Contacts between the two chains:
Residue E42 in protein 2 interacts with residue F49 in protein 1 (closest heavy-atom distance 2.9 Å).
Residue A106 in protein 2 interacts with residue K24 in protein 1 (closest heavy-atom distance 3.4 Å).
Residue V27 in protein 2 contacts residue D48 in protein 1 (closest heavy-atom distance 4.1 Å).
Residue Q11 in protein 2 contacts residue L23 in protein 1 (closest heavy-atom distance 3.5 Å).
Residue A106 in protein 2 is in contact with residue P26 in protein 1 (closest heavy-atom distance 3.6 Å).
Residue V25 in protein 2 is in contact with residue L56 in protein 1 (closest heavy-atom distance 4.1 Å).
Residue P69 in protein 2 contacts residue L23 in protein 1 (closest heavy-atom distance 4.3 Å).
Residue P157 in protein 2 interacts with residue L60 in protein 1 (closest heavy-atom distance 3.5 Å).
Residue A44 in protein 2 interacts with residue F49 in protein 1 (closest heavy-atom distance 4.0 Å).
Residue V25 in protein 2 contacts residue A52 in protein 1 (closest heavy-atom distance 4.1 Å).
Residue K18 in protein 2 contacts residue Y32 in protein 1 (closest heavy-atom distance 3.2 Å).
Residue K48 in protein 2 interacts with residue Y61 in protein 1 (closest heavy-atom distance 3.4 Å).
Residue G56 in protein 2 interacts with residue L60 in protein 1 (closest heavy-atom distance 3.4 Å).
Residue Q11 in protein 2 interacts with residue F30 in protein 1 (closest heavy-atom distance 3.7 Å).
Residue M36 in protein 2 is in contact with residue D45 in protein 1 (closest heavy-atom distance 3.3 Å).
Residue E54 in protein 2 interacts with residue Y61 in protein 1 (closest heavy-atom distance 3.4 Å).
Residue K49 in protein 2 interacts with residue Y61 in protein 1 (closest heavy-atom distance 3.2 Å).
Residue P46 in protein 2 contacts residue L60 in protein 1 (closest heavy-atom distance 3.8 Å).
Residue V27 in protein 2 interacts with residue E47 in protein 1 (closest heavy-atom distance 3.3 Å).
Residue R13 in protein 2 interacts with residue D45 in protein 1 (closest heavy-atom distance 2.5 Å).
Residue K59 in protein 2 is in contact with residue F49 in protein 1 (closest heavy-atom distance 3.1 Å).
Residue P105 in protein 2 is in contact with residue K24 in protein 1 (closest heavy-atom distance 3.4 Å).
Residue R8 in protein 2 is in contact with residue L25 in protein 1 (closest heavy-atom distance 3.1 Å).
Residue R17 in protein 2 contacts residue E44 in protein 1 (closest heavy-atom distance 3.7 Å).
Residue G23 in protein 2 contacts residue L60 in protein 1 (closest heavy-atom distance 3.6 Å).
Residue K30 in protein 2 is in contact with residue D46 in protein 1 (closest heavy-atom distance 3.7 Å).
Residue R13 in protein 2 is in contact with residue E47 in protein 1 (closest heavy-atom distance 2.6 Å).
Residue G55 in protein 2 interacts with residue Y61 in protein 1 (closest heavy-atom distance 2.9 Å).
Residue V25 in protein 2 interacts with residue F49 in protein 1 (closest heavy-atom distance 3.7 Å).
Residue L57 in protein 2 interacts with residue V53 in protein 1 (closest heavy-atom distance 3.8 Å).
Residue E12 in protein 2 is in contact with residue L25 in protein 1 (closest heavy-atom distance 3.9 Å).
Residue T108 in protein 2 interacts with residue L25 in protein 1 (closest heavy-atom distance 4.3 Å).
Residue R8 in protein 2 interacts with residue K24 in protein 1 (closest heavy-atom distance 3.1 Å).
Residue R8 in protein 2 is in contact with residue L23 in protein 1 (closest heavy-atom distance 2.5 Å).
Residue K30 in protein 2 interacts with residue D48 in protein 1 (closest heavy-atom distance 2.7 Å).
Residue L57 in protein 2 is in contact with residue L60 in protein 1 (closest heavy-atom distance 3.7 Å).
Residue R17 in protein 2 contacts residue D45 in protein 1 (closest heavy-atom distance 3.1 Å).
Residue F22 in protein 2 contacts residue L60 in protein 1 (closest heavy-atom distance 3.5 Å).
Residue R17 in protein 2 interacts with residue E43 in protein 1 (closest heavy-atom distance 3.4 Å).
Residue A15 in protein 2 contacts residue F29 in protein 1 (closest heavy-atom distance 3.7 Å).
Residue F22 in protein 2 contacts residue L62 in protein 1 (closest heavy-atom distance 3.3 Å).
Residue V27 in protein 2 is in contact with residue F49 in protein 1 (closest heavy-atom distance 3.5 Å).
Residue G47 in protein 2 is in contact with residue Y61 in protein 1 (closest heavy-atom distance 3.0 Å).
Residue V27 in protein 2 interacts with residue A52 in protein 1 (closest heavy-atom distance 3.8 Å).
Residue S7 in protein 2 is in contact with residue L23 in protein 1 (closest heavy-atom distance 4.3 Å).
Residue P69 in protein 2 interacts with residue K24 in protein 1 (closest heavy-atom distance 3.9 Å).
Residue K49 in protein 2 interacts with residue D63 in protein 1 (closest heavy-atom distance 4.2 Å).
Residue T108 in protein 2 is in contact with residue F29 in protein 1 (closest heavy-atom distance 4.3 Å).
Residue I4 in protein 2 interacts with residue L23 in protein 1 (closest heavy-atom distance 3.4 Å).
Residue G55 in protein 2 contacts residue L60 in protein 1 (closest heavy-atom distance 3.9 Å).
Residue I4 in protein 2 contacts residue K22 in protein 1 (closest heavy-atom distance 3.3 Å).
Residue P46 in protein 2 contacts residue Y61 in protein 1 (closest heavy-atom distance 4.2 Å).
Residue D19 in protein 2 is in contact with residue Y32 in protein 1 (closest heavy-atom distance 4.0 Å).
Residue A15 in protein 2 contacts residue Y32 in protein 1 (closest heavy-atom distance 3.7 Å).
Residue F22 in protein 2 interacts with residue Y61 in protein 1 (closest heavy-atom distance 4.0 Å).
Residue G56 in protein 2 interacts with residue Y61 in protein 1 (closest heavy-atom distance 4.0 Å).
Residue G23 in protein 2 interacts with residue L56 in protein 1 (closest heavy-atom distance 3.7 Å).
Residue T108 in protein 2 is in contact with residue P26 in protein 1 (closest heavy-atom distance 3.9 Å).
Residue C43 in protein 2 contacts residue F49 in protein 1 (closest heavy-atom distance 4.2 Å).
Residue L57 in protein 2 is in contact with residue L56 in protein 1 (closest heavy-atom distance 3.9 Å).

Sequence of protein 1:
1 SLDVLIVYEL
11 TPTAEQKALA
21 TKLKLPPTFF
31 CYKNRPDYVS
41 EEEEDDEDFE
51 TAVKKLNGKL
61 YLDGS

This data describes a binding interaction between two proteins.

Sequence of protein 2:
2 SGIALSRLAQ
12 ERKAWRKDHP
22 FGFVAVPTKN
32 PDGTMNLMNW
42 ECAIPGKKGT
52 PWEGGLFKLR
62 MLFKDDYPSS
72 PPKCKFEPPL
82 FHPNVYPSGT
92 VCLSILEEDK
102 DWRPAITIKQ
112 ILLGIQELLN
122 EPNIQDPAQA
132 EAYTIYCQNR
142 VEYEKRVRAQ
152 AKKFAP